Contacts between the two chains:
Residue S156 in chain A is in contact with residue Q657 in chain B (closest heavy-atom distance 3.1 Å).
Residue E165 in chain A interacts with residue L648 in chain B (closest heavy-atom distance 3.0 Å).
Residue W427 in chain A contacts residue L1153 in chain B (closest heavy-atom distance 3.6 Å).
Residue P429 in chain A is in contact with residue S1162 in chain B (closest heavy-atom distance 3.7 Å).
Residue Y418 in chain A interacts with residue A1140 in chain B (closest heavy-atom distance 3.5 Å).
Residue H141 in chain A interacts with residue M941 in chain B (closest heavy-atom distance 3.5 Å).
Residue S159 in chain A contacts residue L648 in chain B (closest heavy-atom distance 3.4 Å).
Residue W138 in chain A interacts with residue F949 in chain B (closest heavy-atom distance 3.8 Å).
Residue R232 in chain A interacts with residue G966 in chain B (closest heavy-atom distance 3.2 Å).
Residue W138 in chain A is in contact with residue R945 in chain B (closest heavy-atom distance 3.1 Å).
Residue W427 in chain A contacts residue P1156 in chain B (closest heavy-atom distance 3.5 Å).
Residue R173 in chain A contacts residue Q657 in chain B (closest heavy-atom distance 3.9 Å).
Residue D142 in chain A is in contact with residue R945 in chain B (closest heavy-atom distance 3.2 Å).
Residue V230 in chain A is in contact with residue E952 in chain B (closest heavy-atom distance 3.3 Å).
Residue W427 in chain A is in contact with residue K1161 in chain B (closest heavy-atom distance 3.3 Å).
Residue P429 in chain A contacts residue Q1160 in chain B (closest heavy-atom distance 3.8 Å).
Residue T227 in chain A contacts residue E952 in chain B (closest heavy-atom distance 3.1 Å).
Residue P223 in chain A interacts with residue Q942 in chain B (closest heavy-atom distance 3.8 Å).
Residue R145 in chain A contacts residue Q906 in chain B (closest heavy-atom distance 3.3 Å).
Residue G229 in chain A interacts with residue E952 in chain B (closest heavy-atom distance 3.9 Å).
Residue R432 in chain A contacts residue W1164 in chain B (closest heavy-atom distance 3.2 Å).
Residue T227 in chain A contacts residue Y978 in chain B (closest heavy-atom distance 3.4 Å).
Residue L226 in chain A contacts residue E946 in chain B (closest heavy-atom distance 3.2 Å).
Residue I431 in chain A interacts with residue P1148 in chain B (closest heavy-atom distance 3.5 Å).
Residue L160 in chain A contacts residue L653 in chain B (closest heavy-atom distance 3.6 Å).
Residue F413 in chain A is in contact with residue Q1141 in chain B (closest heavy-atom distance 3.4 Å).
Residue T228 in chain A contacts residue E952 in chain B (closest heavy-atom distance 3.2 Å).
Residue L226 in chain A interacts with residue V985 in chain B (closest heavy-atom distance 3.5 Å).
Residue H141 in chain A contacts residue R945 in chain B (closest heavy-atom distance 3.8 Å).
Residue L226 in chain A is in contact with residue L986 in chain B (closest heavy-atom distance 3.8 Å).
Residue T227 in chain A contacts residue E946 in chain B (closest heavy-atom distance 3.1 Å).
Residue H134 in chain A interacts with residue E952 in chain B (closest heavy-atom distance 3.0 Å).
Residue R232 in chain A is in contact with residue L1059 in chain B (closest heavy-atom distance 3.6 Å).
Residue R232 in chain A is in contact with residue E952 in chain B (closest heavy-atom distance 3.8 Å).
Residue R145 in chain A is in contact with residue G901 in chain B (closest heavy-atom distance 2.7 Å).
Residue T227 in chain A contacts residue N951 in chain B (closest heavy-atom distance 3.1 Å).
Residue E425 in chain A is in contact with residue L1153 in chain B (closest heavy-atom distance 3.7 Å).
Residue E168 in chain A interacts with residue K651 in chain B (closest heavy-atom distance 3.7 Å).
Residue W427 in chain A is in contact with residue Q1160 in chain B (closest heavy-atom distance 3.7 Å).
Residue D231 in chain A interacts with residue E952 in chain B (closest heavy-atom distance 3.2 Å).
Residue V137 in chain A interacts with residue F949 in chain B (closest heavy-atom distance 3.6 Å).
Residue R433 in chain A contacts residue S1165 in chain B (closest heavy-atom distance 3.4 Å).
Residue F413 in chain A interacts with residue F1142 in chain B (closest heavy-atom distance 3.9 Å).
Residue D144 in chain A is in contact with residue T903 in chain B (closest heavy-atom distance 3.6 Å).
Residue H141 in chain A is in contact with residue Q906 in chain B (closest heavy-atom distance 2.9 Å).
Residue Q152 in chain A interacts with residue Q657 in chain B (closest heavy-atom distance 3.5 Å).
Residue R232 in chain A interacts with residue D955 in chain B (closest heavy-atom distance 3.0 Å).
Residue Q414 in chain A is in contact with residue Q1141 in chain B (closest heavy-atom distance 2.8 Å).
Residue R145 in chain A contacts residue D938 in chain B (closest heavy-atom distance 3.4 Å).
Residue W427 in chain A contacts residue S1162 in chain B (closest heavy-atom distance 3.1 Å).
Residue R232 in chain A contacts residue M953 in chain B (closest heavy-atom distance 2.5 Å).
Residue R432 in chain A contacts residue S1165 in chain B (closest heavy-atom distance 3.3 Å).
Residue H141 in chain A interacts with residue T903 in chain B (closest heavy-atom distance 3.0 Å).
Residue A417 in chain A interacts with residue Q1141 in chain B (closest heavy-atom distance 3.5 Å).
Residue S156 in chain A is in contact with residue L653 in chain B (closest heavy-atom distance 3.6 Å).
Residue W427 in chain A interacts with residue P1152 in chain B (closest heavy-atom distance 3.8 Å).
Residue W138 in chain A interacts with residue E946 in chain B (closest heavy-atom distance 3.1 Å).
Residue P223 in chain A contacts residue R945 in chain B (closest heavy-atom distance 3.6 Å).
Residue L235 in chain A is in contact with residue M953 in chain B (closest heavy-atom distance 3.7 Å).
Residue D233 in chain A contacts residue G966 in chain B (closest heavy-atom distance 3.9 Å).

Sequence of chain A:
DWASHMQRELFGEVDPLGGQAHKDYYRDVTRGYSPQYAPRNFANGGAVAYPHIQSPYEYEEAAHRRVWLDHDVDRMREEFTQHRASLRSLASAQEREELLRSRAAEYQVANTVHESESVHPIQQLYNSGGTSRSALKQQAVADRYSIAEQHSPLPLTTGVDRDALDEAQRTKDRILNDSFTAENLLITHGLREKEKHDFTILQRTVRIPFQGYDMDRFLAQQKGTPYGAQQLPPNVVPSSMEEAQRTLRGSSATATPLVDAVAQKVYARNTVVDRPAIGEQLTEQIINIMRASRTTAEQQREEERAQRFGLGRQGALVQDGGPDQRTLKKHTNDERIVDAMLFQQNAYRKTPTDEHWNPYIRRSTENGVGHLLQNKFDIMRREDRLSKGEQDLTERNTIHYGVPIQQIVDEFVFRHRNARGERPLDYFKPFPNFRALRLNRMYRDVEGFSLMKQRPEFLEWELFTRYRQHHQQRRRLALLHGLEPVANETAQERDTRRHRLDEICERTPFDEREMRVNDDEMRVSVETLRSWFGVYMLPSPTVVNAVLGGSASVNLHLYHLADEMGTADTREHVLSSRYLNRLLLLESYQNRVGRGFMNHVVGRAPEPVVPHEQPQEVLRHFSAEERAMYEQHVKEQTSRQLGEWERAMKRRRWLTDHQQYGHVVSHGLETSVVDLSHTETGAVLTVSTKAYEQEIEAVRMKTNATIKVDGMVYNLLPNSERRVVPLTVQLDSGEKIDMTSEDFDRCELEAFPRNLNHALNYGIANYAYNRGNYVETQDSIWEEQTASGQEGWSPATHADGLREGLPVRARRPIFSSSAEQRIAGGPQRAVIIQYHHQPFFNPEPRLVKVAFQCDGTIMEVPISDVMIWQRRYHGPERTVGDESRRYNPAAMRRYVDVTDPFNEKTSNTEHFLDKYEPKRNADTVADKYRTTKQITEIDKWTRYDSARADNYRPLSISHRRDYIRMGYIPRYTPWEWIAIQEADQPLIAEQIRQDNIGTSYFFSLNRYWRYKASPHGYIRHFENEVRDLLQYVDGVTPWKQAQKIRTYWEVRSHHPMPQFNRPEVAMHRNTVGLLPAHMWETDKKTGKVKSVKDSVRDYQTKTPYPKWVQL

These two protein chains interact to form a complex.

Sequence of chain B:
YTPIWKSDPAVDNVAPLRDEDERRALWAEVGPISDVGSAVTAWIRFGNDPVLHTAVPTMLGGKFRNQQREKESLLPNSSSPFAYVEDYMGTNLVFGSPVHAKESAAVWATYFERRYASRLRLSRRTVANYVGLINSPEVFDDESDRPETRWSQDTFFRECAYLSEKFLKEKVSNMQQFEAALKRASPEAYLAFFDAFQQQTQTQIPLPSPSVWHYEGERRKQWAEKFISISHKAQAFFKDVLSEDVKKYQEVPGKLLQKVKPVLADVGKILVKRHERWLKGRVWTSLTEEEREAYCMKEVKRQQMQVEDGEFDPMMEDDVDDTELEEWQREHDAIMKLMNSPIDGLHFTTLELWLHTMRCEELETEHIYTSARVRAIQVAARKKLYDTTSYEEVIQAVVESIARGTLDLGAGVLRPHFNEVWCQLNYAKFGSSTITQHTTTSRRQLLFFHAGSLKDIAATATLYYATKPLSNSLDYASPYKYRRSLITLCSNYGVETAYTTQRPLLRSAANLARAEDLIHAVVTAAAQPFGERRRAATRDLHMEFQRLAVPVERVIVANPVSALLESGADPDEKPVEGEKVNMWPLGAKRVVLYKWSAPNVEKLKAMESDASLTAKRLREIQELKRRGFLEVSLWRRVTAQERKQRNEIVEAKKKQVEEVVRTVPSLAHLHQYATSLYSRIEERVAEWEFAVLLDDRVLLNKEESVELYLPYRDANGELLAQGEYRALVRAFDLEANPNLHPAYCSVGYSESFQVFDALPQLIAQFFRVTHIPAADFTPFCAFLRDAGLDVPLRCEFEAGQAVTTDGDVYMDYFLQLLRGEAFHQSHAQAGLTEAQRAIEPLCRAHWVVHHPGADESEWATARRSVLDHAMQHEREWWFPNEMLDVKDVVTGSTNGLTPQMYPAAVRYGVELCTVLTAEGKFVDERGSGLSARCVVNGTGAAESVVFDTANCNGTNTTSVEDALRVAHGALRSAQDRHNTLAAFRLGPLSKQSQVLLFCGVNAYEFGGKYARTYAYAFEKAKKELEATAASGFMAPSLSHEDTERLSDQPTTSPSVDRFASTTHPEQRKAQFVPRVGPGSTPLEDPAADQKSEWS